This data describes a binding interaction between two proteins.

Sequence of the second protein:
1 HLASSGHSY

Sequence of the first protein:
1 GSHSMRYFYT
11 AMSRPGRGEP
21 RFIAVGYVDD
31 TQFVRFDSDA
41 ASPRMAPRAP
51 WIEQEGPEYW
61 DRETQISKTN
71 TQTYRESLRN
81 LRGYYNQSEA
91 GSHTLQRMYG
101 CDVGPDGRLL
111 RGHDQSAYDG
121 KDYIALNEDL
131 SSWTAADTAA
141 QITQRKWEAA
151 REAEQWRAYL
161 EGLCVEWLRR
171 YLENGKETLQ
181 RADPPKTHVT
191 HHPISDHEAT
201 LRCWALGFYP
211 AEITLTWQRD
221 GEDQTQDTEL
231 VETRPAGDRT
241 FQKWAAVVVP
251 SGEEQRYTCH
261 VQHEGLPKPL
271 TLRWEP

Residue-level contacts at the interface:
Residue F33 in the first protein is in contact with residue H1 in the second protein (closest heavy-atom distance 4.6 Å).
Residue R62 in the first protein contacts residue S4 in the second protein (closest heavy-atom distance 3.7 Å).
Residue T143 in the first protein contacts residue Y9 in the second protein (closest heavy-atom distance 2.7 Å).
Residue I142 in the first protein is in contact with residue Y9 in the second protein (closest heavy-atom distance 4.9 Å).
Residue Q96 in the first protein contacts residue Y9 in the second protein (closest heavy-atom distance 4.6 Å).
Residue E63 in the first protein is in contact with residue H1 in the second protein (closest heavy-atom distance 3.6 Å).
Residue Y84 in the first protein interacts with residue Y9 in the second protein (closest heavy-atom distance 2.7 Å).
Residue S77 in the first protein interacts with residue Y9 in the second protein (closest heavy-atom distance 2.9 Å).
Residue T73 in the first protein contacts residue G6 in the second protein (closest heavy-atom distance 3.8 Å).
Residue Y9 in the first protein interacts with residue A3 in the second protein (closest heavy-atom distance 4.3 Å).
Residue L81 in the first protein contacts residue Y9 in the second protein (closest heavy-atom distance 4.5 Å).
Residue K146 in the first protein contacts residue S8 in the second protein (closest heavy-atom distance 4.2 Å).
Residue Y7 in the first protein interacts with residue H1 in the second protein (closest heavy-atom distance 2.9 Å).
Residue Y171 in the first protein is in contact with residue H1 in the second protein (closest heavy-atom distance 2.7 Å).
Residue S77 in the first protein contacts residue S8 in the second protein (closest heavy-atom distance 3.4 Å).
Residue Y159 in the first protein contacts residue H1 in the second protein (closest heavy-atom distance 2.6 Å).
Residue I124 in the first protein interacts with residue Y9 in the second protein (closest heavy-atom distance 4.5 Å).
Residue I66 in the first protein contacts residue L2 in the second protein (closest heavy-atom distance 3.7 Å).
Residue Y9 in the first protein is in contact with residue L2 in the second protein (closest heavy-atom distance 3.4 Å).
Residue R97 in the first protein is in contact with residue Y9 in the second protein (closest heavy-atom distance 3.4 Å).
Residue E76 in the first protein contacts residue S8 in the second protein (closest heavy-atom distance 3.1 Å).
Residue L163 in the first protein interacts with residue H1 in the second protein (closest heavy-atom distance 3.9 Å).
Residue Y159 in the first protein contacts residue A3 in the second protein (closest heavy-atom distance 3.6 Å).
Residue E63 in the first protein contacts residue L2 in the second protein (closest heavy-atom distance 2.9 Å).
Residue T73 in the first protein contacts residue S5 in the second protein (closest heavy-atom distance 4.1 Å).
Residue S116 in the first protein interacts with residue Y9 in the second protein (closest heavy-atom distance 2.6 Å).
Residue T73 in the first protein contacts residue H7 in the second protein (closest heavy-atom distance 4.2 Å).
Residue T73 in the first protein is in contact with residue S8 in the second protein (closest heavy-atom distance 3.8 Å).
Residue W147 in the first protein interacts with residue Y9 in the second protein (closest heavy-atom distance 3.6 Å).
Residue T69 in the first protein interacts with residue S5 in the second protein (closest heavy-atom distance 3.3 Å).
Residue R62 in the first protein is in contact with residue L2 in the second protein (closest heavy-atom distance 3.0 Å).
Residue A150 in the first protein interacts with residue H7 in the second protein (closest heavy-atom distance 4.0 Å).
Residue M5 in the first protein contacts residue H1 in the second protein (closest heavy-atom distance 3.9 Å).
Residue N70 in the first protein is in contact with residue G6 in the second protein (closest heavy-atom distance 4.6 Å).
Residue R62 in the first protein is in contact with residue A3 in the second protein (closest heavy-atom distance 4.4 Å).
Residue N80 in the first protein interacts with residue S8 in the second protein (closest heavy-atom distance 3.8 Å).
Residue I66 in the first protein is in contact with residue S5 in the second protein (closest heavy-atom distance 4.1 Å).
Residue W156 in the first protein interacts with residue A3 in the second protein (closest heavy-atom distance 3.8 Å).
Residue W147 in the first protein interacts with residue H7 in the second protein (closest heavy-atom distance 3.4 Å).
Residue I66 in the first protein interacts with residue A3 in the second protein (closest heavy-atom distance 3.6 Å).
Residue K146 in the first protein interacts with residue H7 in the second protein (closest heavy-atom distance 3.9 Å).
Residue N70 in the first protein interacts with residue S5 in the second protein (closest heavy-atom distance 2.6 Å).
Residue E152 in the first protein interacts with residue G6 in the second protein (closest heavy-atom distance 3.6 Å).
Residue R62 in the first protein is in contact with residue H1 in the second protein (closest heavy-atom distance 3.2 Å).
Residue Y59 in the first protein interacts with residue H1 in the second protein (closest heavy-atom distance 4.0 Å).
Residue W147 in the first protein is in contact with residue S8 in the second protein (closest heavy-atom distance 3.0 Å).
Residue Y99 in the first protein is in contact with residue L2 in the second protein (closest heavy-atom distance 3.6 Å).
Residue I66 in the first protein interacts with residue S4 in the second protein (closest heavy-atom distance 4.1 Å).
Residue M45 in the first protein interacts with residue L2 in the second protein (closest heavy-atom distance 3.7 Å).
Residue S67 in the first protein is in contact with residue L2 in the second protein (closest heavy-atom distance 3.6 Å).
Residue Y159 in the first protein interacts with residue L2 in the second protein (closest heavy-atom distance 3.8 Å).
Residue K146 in the first protein interacts with residue Y9 in the second protein (closest heavy-atom distance 2.8 Å).
Residue Y99 in the first protein contacts residue A3 in the second protein (closest heavy-atom distance 3.1 Å).
Residue Y74 in the first protein is in contact with residue Y9 in the second protein (closest heavy-atom distance 3.7 Å).
Residue W167 in the first protein contacts residue H1 in the second protein (closest heavy-atom distance 3.4 Å).
Residue N80 in the first protein contacts residue Y9 in the second protein (closest heavy-atom distance 2.9 Å).
Residue Y7 in the first protein contacts residue L2 in the second protein (closest heavy-atom distance 3.5 Å).
Residue E152 in the first protein is in contact with residue H7 in the second protein (closest heavy-atom distance 2.8 Å).
Residue L95 in the first protein contacts residue Y9 in the second protein (closest heavy-atom distance 3.9 Å).
Residue Y123 in the first protein contacts residue Y9 in the second protein (closest heavy-atom distance 3.9 Å).